Sequence of chain B:
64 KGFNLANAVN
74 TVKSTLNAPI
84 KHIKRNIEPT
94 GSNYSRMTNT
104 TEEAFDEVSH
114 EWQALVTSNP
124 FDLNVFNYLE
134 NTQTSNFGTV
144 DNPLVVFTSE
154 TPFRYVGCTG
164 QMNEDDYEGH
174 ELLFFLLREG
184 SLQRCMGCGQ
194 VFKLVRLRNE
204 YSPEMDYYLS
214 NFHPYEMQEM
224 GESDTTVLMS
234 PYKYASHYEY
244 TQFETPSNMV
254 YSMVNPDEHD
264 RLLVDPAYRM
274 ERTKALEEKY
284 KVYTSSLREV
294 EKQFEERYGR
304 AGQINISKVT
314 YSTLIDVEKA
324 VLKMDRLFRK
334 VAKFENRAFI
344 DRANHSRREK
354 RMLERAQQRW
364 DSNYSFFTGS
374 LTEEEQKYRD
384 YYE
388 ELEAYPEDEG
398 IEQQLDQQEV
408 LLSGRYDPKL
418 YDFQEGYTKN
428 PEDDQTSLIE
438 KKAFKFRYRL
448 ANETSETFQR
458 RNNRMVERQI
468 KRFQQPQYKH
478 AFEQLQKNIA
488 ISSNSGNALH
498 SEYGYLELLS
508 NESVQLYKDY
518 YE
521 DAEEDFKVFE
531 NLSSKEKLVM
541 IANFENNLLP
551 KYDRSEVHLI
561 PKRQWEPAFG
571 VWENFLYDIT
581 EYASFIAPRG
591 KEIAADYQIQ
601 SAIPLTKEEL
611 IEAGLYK

The following describes two proteins that form a bound complex.

Residue-level contacts at the interface:
Residue K535 in chain B is in contact with residue Q97 in chain A (closest heavy-atom distance 4.1 Å).
Residue N531 in chain B contacts residue K94 in chain A (closest heavy-atom distance 3.5 Å).
Residue N531 in chain B contacts residue N61 in chain A (closest heavy-atom distance 3.3 Å).
Residue S533 in chain B contacts residue C95 in chain A (closest heavy-atom distance 3.7 Å).
Residue L435 in chain B contacts residue E227 in chain A (closest heavy-atom distance 3.0 Å).
Residue M165 in chain B contacts residue Y350 in chain A (closest heavy-atom distance 3.9 Å).
Residue E167 in chain B is in contact with residue K347 in chain A (closest heavy-atom distance 3.2 Å).
Residue S533 in chain B contacts residue T57 in chain A (closest heavy-atom distance 3.6 Å).
Residue D430 in chain B is in contact with residue F28 in chain A (closest heavy-atom distance 3.5 Å).
Residue D430 in chain B contacts residue R27 in chain A (closest heavy-atom distance 3.2 Å).
Residue S434 in chain B is in contact with residue E227 in chain A (closest heavy-atom distance 3.3 Å).
Residue D419 in chain B interacts with residue R23 in chain A (closest heavy-atom distance 3.2 Å).
Residue E429 in chain B contacts residue R233 in chain A (closest heavy-atom distance 3.5 Å).
Residue D430 in chain B contacts residue R23 in chain A (closest heavy-atom distance 3.2 Å).
Residue D430 in chain B interacts with residue T26 in chain A (closest heavy-atom distance 3.8 Å).
Residue P428 in chain B interacts with residue R23 in chain A (closest heavy-atom distance 3.9 Å).
Residue E429 in chain B contacts residue R12 in chain A (closest heavy-atom distance 3.8 Å).
Residue Y424 in chain B is in contact with residue V219 in chain A (closest heavy-atom distance 3.4 Å).
Residue Y424 in chain B contacts residue F211 in chain A (closest heavy-atom distance 3.8 Å).
Residue S533 in chain B contacts residue E223 in chain A (closest heavy-atom distance 3.1 Å).
Residue Q421 in chain B is in contact with residue A21 in chain A (closest heavy-atom distance 3.4 Å).
Residue Q164 in chain B contacts residue N349 in chain A (closest heavy-atom distance 3.0 Å).
Residue T425 in chain B is in contact with residue T216 in chain A (closest heavy-atom distance 3.8 Å).
Residue S533 in chain B is in contact with residue Q97 in chain A (closest heavy-atom distance 3.5 Å).
Residue V528 in chain B contacts residue F31 in chain A (closest heavy-atom distance 4.1 Å).
Residue V528 in chain B contacts residue L58 in chain A (closest heavy-atom distance 3.7 Å).
Residue T433 in chain B interacts with residue F28 in chain A (closest heavy-atom distance 3.2 Å).
Residue Q432 in chain B is in contact with residue V220 in chain A (closest heavy-atom distance 3.9 Å).
Residue Y424 in chain B interacts with residue A215 in chain A (closest heavy-atom distance 4.1 Å).
Residue T425 in chain B interacts with residue D212 in chain A (closest heavy-atom distance 3.8 Å).
Residue Y424 in chain B is in contact with residue T216 in chain A (closest heavy-atom distance 4.0 Å).
Residue D431 in chain B is in contact with residue F28 in chain A (closest heavy-atom distance 4.0 Å).
Residue Q432 in chain B contacts residue A224 in chain A (closest heavy-atom distance 3.4 Å).
Residue N166 in chain B interacts with residue Y350 in chain A (closest heavy-atom distance 3.5 Å).
Residue D419 in chain B contacts residue A21 in chain A (closest heavy-atom distance 3.9 Å).
Residue E429 in chain B is in contact with residue R27 in chain A (closest heavy-atom distance 2.7 Å).
Residue L435 in chain B contacts residue L58 in chain A (closest heavy-atom distance 3.9 Å).
Residue L435 in chain B interacts with residue P30 in chain A (closest heavy-atom distance 4.0 Å).
Residue N531 in chain B is in contact with residue T57 in chain A (closest heavy-atom distance 4.2 Å).
Residue Q306 in chain B is in contact with residue A21 in chain A (closest heavy-atom distance 3.9 Å).
Residue N427 in chain B interacts with residue D212 in chain A (closest heavy-atom distance 3.9 Å).
Residue E536 in chain B is in contact with residue E223 in chain A (closest heavy-atom distance 3.8 Å).
Residue K426 in chain B is in contact with residue D212 in chain A (closest heavy-atom distance 4.0 Å).
Residue S434 in chain B interacts with residue A224 in chain A (closest heavy-atom distance 3.6 Å).
Residue E429 in chain B is in contact with residue T216 in chain A (closest heavy-atom distance 4.1 Å).
Residue N308 in chain B interacts with residue A20 in chain A (closest heavy-atom distance 4.1 Å).
Residue S434 in chain B interacts with residue F28 in chain A (closest heavy-atom distance 4.0 Å).
Residue E167 in chain B is in contact with residue Y350 in chain A (closest heavy-atom distance 3.4 Å).
Residue Q432 in chain B contacts residue R233 in chain A (closest heavy-atom distance 3.0 Å).
Residue L435 in chain B interacts with residue F28 in chain A (closest heavy-atom distance 3.6 Å).
Residue K426 in chain B interacts with residue R208 in chain A (closest heavy-atom distance 3.7 Å).
Residue K426 in chain B contacts residue F211 in chain A (closest heavy-atom distance 3.6 Å).
Residue Q421 in chain B contacts residue R23 in chain A (closest heavy-atom distance 3.4 Å).
Residue Q164 in chain B is in contact with residue Y350 in chain A (closest heavy-atom distance 3.8 Å).
Residue K438 in chain B contacts residue F28 in chain A (closest heavy-atom distance 3.2 Å).
Residue E429 in chain B is in contact with residue D212 in chain A (closest heavy-atom distance 3.4 Å).
Residue P428 in chain B interacts with residue G19 in chain A (closest heavy-atom distance 3.7 Å).
Residue Q432 in chain B interacts with residue T216 in chain A (closest heavy-atom distance 3.4 Å).
Residue N308 in chain B interacts with residue A21 in chain A (closest heavy-atom distance 3.7 Å).
Residue Q432 in chain B contacts residue S228 in chain A (closest heavy-atom distance 2.7 Å).

Sequence of chain A:
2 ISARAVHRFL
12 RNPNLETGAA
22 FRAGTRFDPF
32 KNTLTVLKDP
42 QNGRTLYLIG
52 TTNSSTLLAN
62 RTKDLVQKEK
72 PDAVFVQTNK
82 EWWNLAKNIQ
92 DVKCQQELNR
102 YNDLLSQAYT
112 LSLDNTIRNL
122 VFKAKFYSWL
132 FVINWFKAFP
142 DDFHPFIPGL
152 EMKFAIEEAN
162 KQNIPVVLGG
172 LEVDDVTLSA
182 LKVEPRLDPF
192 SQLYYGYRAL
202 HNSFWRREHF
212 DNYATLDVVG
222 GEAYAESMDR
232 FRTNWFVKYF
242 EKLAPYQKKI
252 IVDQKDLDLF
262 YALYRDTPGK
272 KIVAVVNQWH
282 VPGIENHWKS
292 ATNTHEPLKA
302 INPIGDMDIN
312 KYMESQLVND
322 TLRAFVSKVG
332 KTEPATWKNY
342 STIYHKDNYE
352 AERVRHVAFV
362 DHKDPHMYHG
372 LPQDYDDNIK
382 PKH